These two protein chains interact to form a complex.

Contacts between the two chains:
Residue Y131 in chain B is in contact with residue F11 in chain A (closest heavy-atom distance 4.2 Å).
Residue L70 in chain B is in contact with residue F11 in chain A (closest heavy-atom distance 4.1 Å).
Residue M67 in chain B interacts with residue F11 in chain A (closest heavy-atom distance 3.4 Å).
Residue T108 in chain B is in contact with residue G12 in chain A (closest heavy-atom distance 3.7 Å).
Residue M67 in chain B interacts with residue T10 in chain A (closest heavy-atom distance 4.6 Å).
Residue N58 in chain B interacts with residue T10 in chain A (closest heavy-atom distance 3.1 Å).
Residue N58 in chain B is in contact with residue V8 in chain A (closest heavy-atom distance 4.8 Å).
Residue Q64 in chain B is in contact with residue T10 in chain A (closest heavy-atom distance 4.7 Å).
Residue N58 in chain B contacts residue G12 in chain A (closest heavy-atom distance 4.9 Å).
Residue A106 in chain B is in contact with residue G12 in chain A (closest heavy-atom distance 4.1 Å).
Residue N58 in chain B interacts with residue F11 in chain A (closest heavy-atom distance 2.8 Å).
Residue N54 in chain B contacts residue A13 in chain A (closest heavy-atom distance 4.8 Å).
Residue K71 in chain B is in contact with residue F11 in chain A (closest heavy-atom distance 3.7 Å).
Residue L57 in chain B interacts with residue F11 in chain A (closest heavy-atom distance 3.5 Å).
Residue K71 in chain B contacts residue T10 in chain A (closest heavy-atom distance 3.5 Å).
Residue I74 in chain B interacts with residue F11 in chain A (closest heavy-atom distance 3.7 Å).
Residue T108 in chain B contacts residue A13 in chain A (closest heavy-atom distance 3.7 Å).
Residue N58 in chain B interacts with residue F9 in chain A (closest heavy-atom distance 3.5 Å).
Residue G107 in chain B is in contact with residue G12 in chain A (closest heavy-atom distance 3.5 Å).
Residue N54 in chain B contacts residue F11 in chain A (closest heavy-atom distance 3.4 Å).
Residue G107 in chain B interacts with residue A13 in chain A (closest heavy-atom distance 3.3 Å).
Residue Q68 in chain B interacts with residue T10 in chain A (closest heavy-atom distance 3.8 Å).
Residue N54 in chain B contacts residue G12 in chain A (closest heavy-atom distance 3.2 Å).

Sequence of chain B:
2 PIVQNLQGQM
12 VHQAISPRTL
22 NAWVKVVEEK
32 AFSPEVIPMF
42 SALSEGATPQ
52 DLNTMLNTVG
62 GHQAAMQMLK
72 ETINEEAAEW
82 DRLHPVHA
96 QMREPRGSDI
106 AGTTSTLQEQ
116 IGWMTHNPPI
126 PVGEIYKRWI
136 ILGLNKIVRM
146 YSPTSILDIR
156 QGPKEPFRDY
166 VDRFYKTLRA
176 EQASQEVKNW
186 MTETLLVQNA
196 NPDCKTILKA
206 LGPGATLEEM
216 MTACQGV

Sequence of chain A:
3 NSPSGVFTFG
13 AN